The following describes two proteins that form a bound complex.

Sequence of chain B:
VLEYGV

Sequence of chain A:
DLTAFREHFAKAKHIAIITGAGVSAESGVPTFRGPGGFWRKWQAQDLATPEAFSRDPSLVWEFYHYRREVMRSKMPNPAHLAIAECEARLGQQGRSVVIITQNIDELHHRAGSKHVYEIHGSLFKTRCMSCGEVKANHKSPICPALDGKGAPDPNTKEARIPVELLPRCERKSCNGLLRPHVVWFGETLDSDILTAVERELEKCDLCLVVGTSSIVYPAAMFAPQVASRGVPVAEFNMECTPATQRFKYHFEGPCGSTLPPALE

Interface contacts:
Residue F198 in chain A interacts with residue E5 in chain B (closest heavy-atom distance 4.3 Å).
Residue V229 in chain A contacts residue E5 in chain B (closest heavy-atom distance 4.9 Å).
Residue E200 in chain A is in contact with residue L3 in chain B (closest heavy-atom distance 4.1 Å).
Residue Y230 in chain A contacts residue L3 in chain B (closest heavy-atom distance 4.1 Å).
Residue M234 in chain A contacts residue V2 in chain B (closest heavy-atom distance 4.0 Å).
Residue R46 in chain A interacts with residue E5 in chain B (closest heavy-atom distance 4.1 Å).
Residue F198 in chain A contacts residue V8 in chain B (closest heavy-atom distance 4.8 Å).
Residue G199 in chain A is in contact with residue L3 in chain B (closest heavy-atom distance 4.2 Å).
Residue E200 in chain A is in contact with residue V2 in chain B (closest heavy-atom distance 3.9 Å).
Residue T201 in chain A is in contact with residue V2 in chain B (closest heavy-atom distance 3.3 Å).
Residue M234 in chain A interacts with residue Y6 in chain B (closest heavy-atom distance 3.2 Å).
Residue T201 in chain A interacts with residue L3 in chain B (closest heavy-atom distance 4.0 Å).
Residue P231 in chain A is in contact with residue Y6 in chain B (closest heavy-atom distance 4.6 Å).
Residue Y230 in chain A contacts residue E5 in chain B (closest heavy-atom distance 3.5 Å).
Residue Y230 in chain A is in contact with residue Y6 in chain B (closest heavy-atom distance 3.6 Å).
Residue L202 in chain A contacts residue L3 in chain B (closest heavy-atom distance 4.6 Å).
Residue L207 in chain A interacts with residue V2 in chain B (closest heavy-atom distance 3.4 Å).
Residue A233 in chain A interacts with residue Y6 in chain B (closest heavy-atom distance 3.8 Å).
Residue L202 in chain A is in contact with residue V2 in chain B (closest heavy-atom distance 3.3 Å).